Sequence of protein 1:
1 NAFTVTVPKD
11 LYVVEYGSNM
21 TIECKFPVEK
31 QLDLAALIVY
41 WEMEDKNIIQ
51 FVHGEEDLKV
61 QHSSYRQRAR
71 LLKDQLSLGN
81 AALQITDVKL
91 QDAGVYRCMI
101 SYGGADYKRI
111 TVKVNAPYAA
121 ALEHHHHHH

Interface contacts:
Residue I100 in protein 1 interacts with residue W10 in protein 2 (closest heavy-atom distance 4.9 Å).
Residue I38 in protein 1 interacts with residue V6 in protein 2 (closest heavy-atom distance 4.0 Å).
Residue R97 in protein 1 interacts with residue L12 in protein 2 (closest heavy-atom distance 4.0 Å).
Residue E44 in protein 1 contacts residue L12 in protein 2 (closest heavy-atom distance 3.7 Å).
Residue E42 in protein 1 interacts with residue L12 in protein 2 (closest heavy-atom distance 2.8 Å).
Residue E42 in protein 1 interacts with residue Y11 in protein 2 (closest heavy-atom distance 3.4 Å).
Residue E42 in protein 1 is in contact with residue F1 in protein 2 (closest heavy-atom distance 4.9 Å).
Residue R97 in protein 1 contacts residue Y11 in protein 2 (closest heavy-atom distance 4.8 Å).
Residue D45 in protein 1 interacts with residue L12 in protein 2 (closest heavy-atom distance 4.1 Å).
Residue E42 in protein 1 contacts residue W10 in protein 2 (closest heavy-atom distance 4.6 Å).
Residue R97 in protein 1 interacts with residue W10 in protein 2 (closest heavy-atom distance 3.6 Å).
Residue I38 in protein 1 is in contact with residue F1 in protein 2 (closest heavy-atom distance 4.9 Å).
Residue Y40 in protein 1 interacts with residue Y11 in protein 2 (closest heavy-atom distance 3.8 Å).
Residue N47 in protein 1 contacts residue F1 in protein 2 (closest heavy-atom distance 4.3 Å).
Residue M99 in protein 1 interacts with residue Y11 in protein 2 (closest heavy-atom distance 4.0 Å).
Residue D106 in protein 1 interacts with residue W10 in protein 2 (closest heavy-atom distance 3.6 Å).
Residue A105 in protein 1 interacts with residue W10 in protein 2 (closest heavy-atom distance 3.8 Å).
Residue Y40 in protein 1 interacts with residue F1 in protein 2 (closest heavy-atom distance 3.5 Å).
Residue M99 in protein 1 is in contact with residue W10 in protein 2 (closest heavy-atom distance 3.8 Å).
Residue Y107 in protein 1 is in contact with residue W10 in protein 2 (closest heavy-atom distance 3.4 Å).
Residue Q50 in protein 1 contacts residue F1 in protein 2 (closest heavy-atom distance 3.4 Å).

The following describes two proteins that form a bound complex.

Sequence of protein 2:
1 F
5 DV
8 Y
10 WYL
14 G